Sequence of chain A:
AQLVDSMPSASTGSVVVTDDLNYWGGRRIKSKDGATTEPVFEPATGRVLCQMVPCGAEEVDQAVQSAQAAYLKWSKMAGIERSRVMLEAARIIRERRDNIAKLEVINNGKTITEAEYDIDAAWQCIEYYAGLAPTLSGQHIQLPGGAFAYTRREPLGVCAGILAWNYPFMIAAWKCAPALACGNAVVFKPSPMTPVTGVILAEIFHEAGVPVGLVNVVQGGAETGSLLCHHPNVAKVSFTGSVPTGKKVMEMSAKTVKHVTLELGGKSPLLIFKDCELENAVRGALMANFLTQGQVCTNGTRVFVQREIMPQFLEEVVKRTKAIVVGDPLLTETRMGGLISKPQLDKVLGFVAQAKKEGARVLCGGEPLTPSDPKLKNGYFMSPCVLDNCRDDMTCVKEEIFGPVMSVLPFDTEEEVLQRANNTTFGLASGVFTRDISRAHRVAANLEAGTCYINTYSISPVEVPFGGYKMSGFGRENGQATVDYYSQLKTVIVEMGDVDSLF

This data describes a binding interaction between two proteins.

Sequence of chain B:
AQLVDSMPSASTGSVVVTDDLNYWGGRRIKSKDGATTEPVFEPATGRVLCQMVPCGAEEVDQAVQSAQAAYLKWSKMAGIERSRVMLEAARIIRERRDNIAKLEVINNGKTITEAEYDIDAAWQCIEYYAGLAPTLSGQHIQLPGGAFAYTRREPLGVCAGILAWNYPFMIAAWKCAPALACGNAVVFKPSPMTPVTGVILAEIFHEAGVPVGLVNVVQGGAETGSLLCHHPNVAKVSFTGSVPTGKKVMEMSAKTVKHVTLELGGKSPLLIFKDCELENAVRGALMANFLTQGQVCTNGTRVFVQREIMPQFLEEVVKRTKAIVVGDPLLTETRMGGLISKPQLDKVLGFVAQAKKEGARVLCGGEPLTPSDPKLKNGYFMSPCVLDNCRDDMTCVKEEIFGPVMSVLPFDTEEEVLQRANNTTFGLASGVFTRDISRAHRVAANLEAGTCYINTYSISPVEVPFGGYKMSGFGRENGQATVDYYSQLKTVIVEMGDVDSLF

Residue-level contacts at the interface:
Residue M287 in chain B contacts residue F503 in chain A (closest heavy-atom distance 3.4 Å).
Residue R283 in chain B contacts residue S501 in chain A (closest heavy-atom distance 3.5 Å).
Residue K490 in chain B is in contact with residue L447 in chain A (closest heavy-atom distance 2.8 Å).
Residue Q480 in chain B is in contact with residue Q139 in chain A (closest heavy-atom distance 3.0 Å).
Residue K490 in chain B is in contact with residue G450 in chain A (closest heavy-atom distance 3.4 Å).
Residue D500 in chain B interacts with residue M287 in chain A (closest heavy-atom distance 3.3 Å).
Residue Q139 in chain B is in contact with residue Q480 in chain A (closest heavy-atom distance 3.0 Å).
Residue L447 in chain B contacts residue K490 in chain A (closest heavy-atom distance 2.9 Å).
Residue A149 in chain B is in contact with residue V464 in chain A (closest heavy-atom distance 3.5 Å).
Residue Y150 in chain B is in contact with residue H441 in chain A (closest heavy-atom distance 2.9 Å).
Residue L489 in chain B contacts residue R476 in chain A (closest heavy-atom distance 3.1 Å).
Residue I493 in chain B interacts with residue I454 in chain A (closest heavy-atom distance 3.0 Å).
Residue K247 in chain B is in contact with residue K255 in chain A (closest heavy-atom distance 3.3 Å).
Residue K490 in chain B interacts with residue A449 in chain A (closest heavy-atom distance 3.2 Å).
Residue C452 in chain B interacts with residue T491 in chain A (closest heavy-atom distance 3.0 Å).
Residue L502 in chain B interacts with residue R335 in chain A (closest heavy-atom distance 3.0 Å).
Residue V499 in chain B contacts residue N455 in chain A (closest heavy-atom distance 3.4 Å).
Residue K490 in chain B interacts with residue Y469 in chain A (closest heavy-atom distance 3.3 Å).
Residue C452 in chain B interacts with residue I493 in chain A (closest heavy-atom distance 3.1 Å).
Residue V499 in chain B contacts residue R283 in chain A (closest heavy-atom distance 3.0 Å).
Residue K490 in chain B interacts with residue A445 in chain A (closest heavy-atom distance 3.1 Å).
Residue H441 in chain B interacts with residue Y150 in chain A (closest heavy-atom distance 2.9 Å).
Residue A444 in chain B contacts residue K490 in chain A (closest heavy-atom distance 3.0 Å).
Residue E495 in chain B contacts residue I454 in chain A (closest heavy-atom distance 3.3 Å).
Residue I141 in chain B is in contact with residue E463 in chain A (closest heavy-atom distance 3.4 Å).
Residue N280 in chain B is in contact with residue V499 in chain A (closest heavy-atom distance 2.6 Å).
Residue K255 in chain B is in contact with residue K247 in chain A (closest heavy-atom distance 3.1 Å).
Residue I493 in chain B interacts with residue C452 in chain A (closest heavy-atom distance 3.0 Å).
Residue C452 in chain B interacts with residue V492 in chain A (closest heavy-atom distance 3.5 Å).
Residue T491 in chain B interacts with residue G450 in chain A (closest heavy-atom distance 2.7 Å).
Residue N455 in chain B contacts residue E495 in chain A (closest heavy-atom distance 3.5 Å).
Residue D498 in chain B interacts with residue N280 in chain A (closest heavy-atom distance 3.0 Å).
Residue M287 in chain B is in contact with residue L502 in chain A (closest heavy-atom distance 3.4 Å).
Residue I454 in chain B contacts residue I493 in chain A (closest heavy-atom distance 2.9 Å).
Residue R320 in chain B contacts residue F503 in chain A (closest heavy-atom distance 2.6 Å).
Residue K490 in chain B contacts residue A444 in chain A (closest heavy-atom distance 3.0 Å).
Residue T491 in chain B is in contact with residue T451 in chain A (closest heavy-atom distance 3.0 Å).
Residue L286 in chain B is in contact with residue F503 in chain A (closest heavy-atom distance 3.4 Å).
Residue G450 in chain B is in contact with residue T491 in chain A (closest heavy-atom distance 3.0 Å).
Residue E495 in chain B contacts residue T456 in chain A (closest heavy-atom distance 3.5 Å).
Residue N280 in chain B contacts residue D498 in chain A (closest heavy-atom distance 2.9 Å).
Residue R476 in chain B interacts with residue L489 in chain A (closest heavy-atom distance 3.2 Å).
Residue Y469 in chain B interacts with residue K490 in chain A (closest heavy-atom distance 3.4 Å).
Residue I454 in chain B is in contact with residue E495 in chain A (closest heavy-atom distance 3.3 Å).
Residue V499 in chain B contacts residue N280 in chain A (closest heavy-atom distance 3.1 Å).
Residue Q488 in chain B interacts with residue Y469 in chain A (closest heavy-atom distance 3.5 Å).
Residue A445 in chain B is in contact with residue K490 in chain A (closest heavy-atom distance 2.9 Å).
Residue L502 in chain B is in contact with residue M287 in chain A (closest heavy-atom distance 3.5 Å).
Residue P465 in chain B interacts with residue T491 in chain A (closest heavy-atom distance 2.6 Å).
Residue T491 in chain B is in contact with residue P465 in chain A (closest heavy-atom distance 2.6 Å).
Residue F503 in chain B contacts residue R320 in chain A (closest heavy-atom distance 3.0 Å).
Residue V492 in chain B is in contact with residue C452 in chain A (closest heavy-atom distance 3.2 Å).
Residue E154 in chain B contacts residue Y469 in chain A (closest heavy-atom distance 2.8 Å).
Residue N455 in chain B contacts residue V499 in chain A (closest heavy-atom distance 3.1 Å).
Residue Y469 in chain B interacts with residue Q488 in chain A (closest heavy-atom distance 3.5 Å).
Residue F503 in chain B interacts with residue F290 in chain A (closest heavy-atom distance 3.4 Å).
Residue R283 in chain B interacts with residue V499 in chain A (closest heavy-atom distance 2.8 Å).
Residue T451 in chain B is in contact with residue T491 in chain A (closest heavy-atom distance 3.4 Å).
Residue T491 in chain B interacts with residue C452 in chain A (closest heavy-atom distance 2.8 Å).
Residue Y469 in chain B interacts with residue E154 in chain A (closest heavy-atom distance 2.9 Å).